Interface contacts:
Residue K144 in protein 2 is in contact with residue D19 in protein 1 (closest heavy-atom distance 4.3 Å).
Residue I136 in protein 2 interacts with residue M27 in protein 1 (closest heavy-atom distance 4.6 Å).
Residue A146 in protein 2 contacts residue V12 in protein 1 (closest heavy-atom distance 4.7 Å).
Residue T142 in protein 2 contacts residue L23 in protein 1 (closest heavy-atom distance 3.6 Å).
Residue A146 in protein 2 contacts residue S16 in protein 1 (closest heavy-atom distance 4.9 Å).
Residue L139 in protein 2 contacts residue L23 in protein 1 (closest heavy-atom distance 3.7 Å).
Residue L139 in protein 2 interacts with residue M27 in protein 1 (closest heavy-atom distance 3.1 Å).
Residue I136 in protein 2 interacts with residue F31 in protein 1 (closest heavy-atom distance 4.2 Å).
Residue S147 in protein 2 interacts with residue S16 in protein 1 (closest heavy-atom distance 4.2 Å).
Residue E145 in protein 2 is in contact with residue V12 in protein 1 (closest heavy-atom distance 4.0 Å).
Residue E145 in protein 2 contacts residue I9 in protein 1 (closest heavy-atom distance 4.4 Å).
Residue L139 in protein 2 contacts residue A26 in protein 1 (closest heavy-atom distance 3.5 Å).
Residue E145 in protein 2 interacts with residue D19 in protein 1 (closest heavy-atom distance 4.2 Å).

Sequence of protein 2:
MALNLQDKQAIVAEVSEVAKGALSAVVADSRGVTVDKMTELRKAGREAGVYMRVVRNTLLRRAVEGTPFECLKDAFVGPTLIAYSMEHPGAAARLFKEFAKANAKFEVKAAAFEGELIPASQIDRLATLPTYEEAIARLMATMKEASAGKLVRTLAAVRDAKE

These two protein chains interact to form a complex.

Sequence of protein 1:
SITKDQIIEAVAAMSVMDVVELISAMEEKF